This data describes a binding interaction between two proteins.

Sequence of protein 2:
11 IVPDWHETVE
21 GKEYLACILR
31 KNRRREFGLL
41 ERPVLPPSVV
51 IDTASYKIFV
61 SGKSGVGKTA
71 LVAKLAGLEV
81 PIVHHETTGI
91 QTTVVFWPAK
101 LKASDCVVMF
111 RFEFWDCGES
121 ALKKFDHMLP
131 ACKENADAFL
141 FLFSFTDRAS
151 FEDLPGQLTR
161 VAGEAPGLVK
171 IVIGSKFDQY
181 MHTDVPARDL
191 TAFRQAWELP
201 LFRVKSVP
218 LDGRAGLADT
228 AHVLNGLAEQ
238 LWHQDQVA

Contacts between the two chains:
Residue P260 in protein 1 is in contact with residue L40 in protein 2 (closest heavy-atom distance 3.4 Å).
Residue Y222 in protein 1 is in contact with residue K124 in protein 2 (closest heavy-atom distance 4.0 Å).
Residue I108 in protein 1 interacts with residue K124 in protein 2 (closest heavy-atom distance 4.1 Å).
Residue R128 in protein 1 is in contact with residue H84 in protein 2 (closest heavy-atom distance 3.2 Å).
Residue R25 in protein 1 is in contact with residue H85 in protein 2 (closest heavy-atom distance 4.4 Å).
Residue L239 in protein 1 contacts residue L40 in protein 2 (closest heavy-atom distance 3.5 Å).
Residue V109 in protein 1 interacts with residue K124 in protein 2 (closest heavy-atom distance 4.3 Å).
Residue P220 in protein 1 is in contact with residue F125 in protein 2 (closest heavy-atom distance 3.4 Å).
Residue P231 in protein 1 contacts residue F125 in protein 2 (closest heavy-atom distance 3.9 Å).
Residue P220 in protein 1 is in contact with residue M128 in protein 2 (closest heavy-atom distance 3.6 Å).
Residue Q257 in protein 1 contacts residue E134 in protein 2 (closest heavy-atom distance 3.2 Å).
Residue T238 in protein 1 is in contact with residue L39 in protein 2 (closest heavy-atom distance 2.7 Å).
Residue R34 in protein 1 contacts residue V83 in protein 2 (closest heavy-atom distance 4.4 Å).
Residue L237 in protein 1 interacts with residue L39 in protein 2 (closest heavy-atom distance 3.9 Å).
Residue Y219 in protein 1 interacts with residue I90 in protein 2 (closest heavy-atom distance 4.1 Å).
Residue A215 in protein 1 contacts residue V94 in protein 2 (closest heavy-atom distance 3.4 Å).
Residue P220 in protein 1 contacts residue T88 in protein 2 (closest heavy-atom distance 3.2 Å).
Residue A216 in protein 1 contacts residue Q91 in protein 2 (closest heavy-atom distance 3.7 Å).
Residue L239 in protein 1 contacts residue L39 in protein 2 (closest heavy-atom distance 3.4 Å).
Residue A216 in protein 1 is in contact with residue I90 in protein 2 (closest heavy-atom distance 4.3 Å).
Residue A215 in protein 1 is in contact with residue L39 in protein 2 (closest heavy-atom distance 3.7 Å).
Residue L239 in protein 1 contacts residue G38 in protein 2 (closest heavy-atom distance 3.5 Å).
Residue P220 in protein 1 interacts with residue G89 in protein 2 (closest heavy-atom distance 4.0 Å).
Residue P254 in protein 1 contacts residue E134 in protein 2 (closest heavy-atom distance 3.4 Å).
Residue Q214 in protein 1 contacts residue Q91 in protein 2 (closest heavy-atom distance 3.0 Å).
Residue E126 in protein 1 interacts with residue K124 in protein 2 (closest heavy-atom distance 2.9 Å).
Residue R217 in protein 1 contacts residue I90 in protein 2 (closest heavy-atom distance 3.5 Å).
Residue Y219 in protein 1 interacts with residue Q91 in protein 2 (closest heavy-atom distance 2.7 Å).
Residue Q214 in protein 1 contacts residue T92 in protein 2 (closest heavy-atom distance 3.5 Å).
Residue A215 in protein 1 contacts residue T92 in protein 2 (closest heavy-atom distance 2.8 Å).
Residue A216 in protein 1 is in contact with residue L39 in protein 2 (closest heavy-atom distance 4.3 Å).
Residue L239 in protein 1 contacts residue E41 in protein 2 (closest heavy-atom distance 3.8 Å).
Residue E264 in protein 1 is in contact with residue L40 in protein 2 (closest heavy-atom distance 3.5 Å).
Residue A215 in protein 1 contacts residue T93 in protein 2 (closest heavy-atom distance 4.5 Å).
Residue D218 in protein 1 contacts residue I90 in protein 2 (closest heavy-atom distance 2.8 Å).
Residue D135 in protein 1 interacts with residue H85 in protein 2 (closest heavy-atom distance 2.8 Å).
Residue G256 in protein 1 is in contact with residue E134 in protein 2 (closest heavy-atom distance 3.0 Å).
Residue I108 in protein 1 interacts with residue F125 in protein 2 (closest heavy-atom distance 4.5 Å).
Residue A216 in protein 1 interacts with residue T92 in protein 2 (closest heavy-atom distance 2.9 Å).
Residue Y131 in protein 1 contacts residue H85 in protein 2 (closest heavy-atom distance 3.6 Å).
Residue L255 in protein 1 contacts residue E134 in protein 2 (closest heavy-atom distance 3.9 Å).
Residue Q214 in protein 1 contacts residue T93 in protein 2 (closest heavy-atom distance 2.7 Å).
Residue I108 in protein 1 is in contact with residue T88 in protein 2 (closest heavy-atom distance 4.5 Å).
Residue T238 in protein 1 contacts residue G38 in protein 2 (closest heavy-atom distance 3.4 Å).
Residue A129 in protein 1 contacts residue T88 in protein 2 (closest heavy-atom distance 3.0 Å).
Residue L240 in protein 1 contacts residue G38 in protein 2 (closest heavy-atom distance 4.2 Å).
Residue M263 in protein 1 interacts with residue L40 in protein 2 (closest heavy-atom distance 3.5 Å).
Residue E264 in protein 1 is in contact with residue R42 in protein 2 (closest heavy-atom distance 3.3 Å).
Residue R241 in protein 1 is in contact with residue E36 in protein 2 (closest heavy-atom distance 2.9 Å).
Residue R128 in protein 1 contacts residue E86 in protein 2 (closest heavy-atom distance 3.8 Å).
Residue R241 in protein 1 interacts with residue E41 in protein 2 (closest heavy-atom distance 3.8 Å).
Residue R233 in protein 1 is in contact with residue H127 in protein 2 (closest heavy-atom distance 4.6 Å).
Residue A129 in protein 1 is in contact with residue E86 in protein 2 (closest heavy-atom distance 4.1 Å).
Residue D218 in protein 1 interacts with residue G89 in protein 2 (closest heavy-atom distance 3.8 Å).
Residue Y219 in protein 1 contacts residue G89 in protein 2 (closest heavy-atom distance 3.8 Å).
Residue K125 in protein 1 interacts with residue E86 in protein 2 (closest heavy-atom distance 3.5 Å).
Residue C132 in protein 1 is in contact with residue H85 in protein 2 (closest heavy-atom distance 3.5 Å).
Residue R241 in protein 1 contacts residue G38 in protein 2 (closest heavy-atom distance 4.3 Å).
Residue Y219 in protein 1 interacts with residue T88 in protein 2 (closest heavy-atom distance 2.9 Å).
Residue Y222 in protein 1 is in contact with residue F125 in protein 2 (closest heavy-atom distance 3.6 Å).

Sequence of protein 1:
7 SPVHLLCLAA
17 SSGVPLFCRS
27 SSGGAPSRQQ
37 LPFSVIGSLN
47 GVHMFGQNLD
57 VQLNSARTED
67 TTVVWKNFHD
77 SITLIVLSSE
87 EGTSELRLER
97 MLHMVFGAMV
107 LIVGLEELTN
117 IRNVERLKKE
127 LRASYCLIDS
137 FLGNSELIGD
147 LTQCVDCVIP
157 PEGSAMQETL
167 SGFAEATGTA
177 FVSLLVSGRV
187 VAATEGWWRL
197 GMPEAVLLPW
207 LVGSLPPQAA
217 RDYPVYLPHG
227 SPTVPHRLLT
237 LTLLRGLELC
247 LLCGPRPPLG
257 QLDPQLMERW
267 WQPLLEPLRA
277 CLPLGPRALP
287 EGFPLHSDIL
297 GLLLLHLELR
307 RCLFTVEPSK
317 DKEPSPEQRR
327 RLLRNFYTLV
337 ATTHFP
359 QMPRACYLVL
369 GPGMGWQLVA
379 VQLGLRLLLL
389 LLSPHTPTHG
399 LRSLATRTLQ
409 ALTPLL